Interface contacts:
Residue R43 in the first protein contacts residue E198 in the second protein (closest heavy-atom distance 3.3 Å).
Residue D68 in the first protein contacts residue R113 in the second protein (closest heavy-atom distance 3.5 Å).
Residue L75 in the first protein is in contact with residue L133 in the second protein (closest heavy-atom distance 4.2 Å).
Residue R73 in the first protein is in contact with residue Y143 in the second protein (closest heavy-atom distance 4.2 Å).
Residue I28 in the first protein interacts with residue M197 in the second protein (closest heavy-atom distance 4.2 Å).
Residue L75 in the first protein is in contact with residue Q130 in the second protein (closest heavy-atom distance 3.9 Å).
Residue D74 in the first protein is in contact with residue Y143 in the second protein (closest heavy-atom distance 4.1 Å).
Residue R67 in the first protein is in contact with residue D154 in the second protein (closest heavy-atom distance 3.2 Å).
Residue E70 in the first protein is in contact with residue Y143 in the second protein (closest heavy-atom distance 3.8 Å).
Residue D74 in the first protein contacts residue L134 in the second protein (closest heavy-atom distance 3.5 Å).
Residue F322 in the first protein contacts residue Q76 in the second protein (closest heavy-atom distance 3.2 Å).
Residue V78 in the first protein contacts residue L134 in the second protein (closest heavy-atom distance 3.6 Å).
Residue F32 in the first protein interacts with residue F195 in the second protein (closest heavy-atom distance 3.3 Å).
Residue D74 in the first protein contacts residue T142 in the second protein (closest heavy-atom distance 4.0 Å).
Residue E70 in the first protein interacts with residue S144 in the second protein (closest heavy-atom distance 3.7 Å).
Residue D68 in the first protein interacts with residue R156 in the second protein (closest heavy-atom distance 2.9 Å).
Residue E71 in the first protein interacts with residue Q130 in the second protein (closest heavy-atom distance 3.2 Å).
Residue E71 in the first protein is in contact with residue L127 in the second protein (closest heavy-atom distance 3.7 Å).
Residue V78 in the first protein is in contact with residue L138 in the second protein (closest heavy-atom distance 3.8 Å).
Residue E71 in the first protein contacts residue S144 in the second protein (closest heavy-atom distance 3.7 Å).
Residue F32 in the first protein is in contact with residue K196 in the second protein (closest heavy-atom distance 3.4 Å).
Residue L82 in the first protein interacts with residue L138 in the second protein (closest heavy-atom distance 3.7 Å).
Residue Y40 in the first protein contacts residue F195 in the second protein (closest heavy-atom distance 3.8 Å).
Residue E71 in the first protein interacts with residue G131 in the second protein (closest heavy-atom distance 3.4 Å).
Residue R67 in the first protein is in contact with residue R147 in the second protein (closest heavy-atom distance 2.9 Å).
Residue V25 in the first protein interacts with residue P182 in the second protein (closest heavy-atom distance 3.9 Å).
Residue I28 in the first protein contacts residue Y186 in the second protein (closest heavy-atom distance 3.9 Å).
Residue V78 in the first protein is in contact with residue G139 in the second protein (closest heavy-atom distance 4.0 Å).
Residue I28 in the first protein contacts residue P182 in the second protein (closest heavy-atom distance 4.2 Å).
Residue R67 in the first protein contacts residue N148 in the second protein (closest heavy-atom distance 3.8 Å).
Residue K24 in the first protein is in contact with residue T178 in the second protein (closest heavy-atom distance 3.2 Å).
Residue R64 in the first protein is in contact with residue R113 in the second protein (closest heavy-atom distance 3.3 Å).
Residue I21 in the first protein contacts residue P182 in the second protein (closest heavy-atom distance 4.2 Å).
Residue I21 in the first protein is in contact with residue I185 in the second protein (closest heavy-atom distance 4.2 Å).
Residue Y29 in the first protein interacts with residue Y186 in the second protein (closest heavy-atom distance 3.6 Å).
Residue R64 in the first protein contacts residue D117 in the second protein (closest heavy-atom distance 3.8 Å).
Residue D74 in the first protein is in contact with residue S144 in the second protein (closest heavy-atom distance 3.0 Å).
Residue E71 in the first protein interacts with residue R156 in the second protein (closest heavy-atom distance 3.9 Å).
Residue R43 in the first protein interacts with residue M197 in the second protein (closest heavy-atom distance 4.3 Å).
Residue P321 in the first protein contacts residue Y79 in the second protein (closest heavy-atom distance 3.6 Å).
Residue D68 in the first protein contacts residue T128 in the second protein (closest heavy-atom distance 3.9 Å).
Residue E71 in the first protein is in contact with residue T128 in the second protein (closest heavy-atom distance 3.7 Å).
Residue Q39 in the first protein is in contact with residue M197 in the second protein (closest heavy-atom distance 4.3 Å).
Residue R43 in the first protein is in contact with residue K196 in the second protein (closest heavy-atom distance 2.3 Å).
Residue R64 in the first protein is in contact with residue D125 in the second protein (closest heavy-atom distance 3.9 Å).
Residue Q39 in the first protein interacts with residue F195 in the second protein (closest heavy-atom distance 3.1 Å).
Residue L75 in the first protein is in contact with residue L134 in the second protein (closest heavy-atom distance 3.5 Å).
Residue R64 in the first protein is in contact with residue R156 in the second protein (closest heavy-atom distance 4.0 Å).
Residue K24 in the first protein contacts residue P182 in the second protein (closest heavy-atom distance 3.7 Å).
Residue I28 in the first protein is in contact with residue F199 in the second protein (closest heavy-atom distance 4.1 Å).
Residue V78 in the first protein interacts with residue T142 in the second protein (closest heavy-atom distance 4.2 Å).
Residue R43 in the first protein contacts residue G201 in the second protein (closest heavy-atom distance 4.4 Å).
Residue E71 in the first protein contacts residue L134 in the second protein (closest heavy-atom distance 4.2 Å).
Residue E72 in the first protein contacts residue Q130 in the second protein (closest heavy-atom distance 4.0 Å).
Residue R67 in the first protein contacts residue R156 in the second protein (closest heavy-atom distance 3.1 Å).
Residue F322 in the first protein interacts with residue Y79 in the second protein (closest heavy-atom distance 3.3 Å).
Residue F32 in the first protein is in contact with residue M197 in the second protein (closest heavy-atom distance 3.7 Å).
Residue R36 in the first protein is in contact with residue F195 in the second protein (closest heavy-atom distance 3.7 Å).
Residue Y29 in the first protein contacts residue N190 in the second protein (closest heavy-atom distance 3.6 Å).
Residue Y29 in the first protein interacts with residue K189 in the second protein (closest heavy-atom distance 4.2 Å).

Sequence of the second protein:
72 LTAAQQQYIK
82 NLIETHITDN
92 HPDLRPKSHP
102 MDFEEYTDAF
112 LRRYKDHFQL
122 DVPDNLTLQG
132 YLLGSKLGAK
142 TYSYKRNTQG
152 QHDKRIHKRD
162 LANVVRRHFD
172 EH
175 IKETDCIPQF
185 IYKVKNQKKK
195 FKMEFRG

Sequence of the first protein:
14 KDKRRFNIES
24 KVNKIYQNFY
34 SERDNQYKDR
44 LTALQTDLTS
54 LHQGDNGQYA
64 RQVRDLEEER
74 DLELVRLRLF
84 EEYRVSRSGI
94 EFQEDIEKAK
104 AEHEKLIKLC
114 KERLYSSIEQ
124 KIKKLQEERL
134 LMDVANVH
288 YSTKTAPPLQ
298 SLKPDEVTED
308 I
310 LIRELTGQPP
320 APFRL

The following describes two proteins that form a bound complex.